Residue-level contacts at the interface:
Residue E40 in the second protein interacts with residue Q61 in the first protein (closest heavy-atom distance 3.8 Å).
Residue N103 in the second protein interacts with residue V74 in the first protein (closest heavy-atom distance 3.2 Å).
Residue Y18 in the second protein is in contact with residue R114 in the first protein (closest heavy-atom distance 3.4 Å).
Residue R104 in the second protein contacts residue A69 in the first protein (closest heavy-atom distance 3.0 Å).
Residue I178 in the second protein contacts residue Q68 in the first protein (closest heavy-atom distance 3.9 Å).
Residue L15 in the second protein is in contact with residue Q115 in the first protein (closest heavy-atom distance 3.0 Å).
Residue A107 in the second protein interacts with residue K63 in the first protein (closest heavy-atom distance 3.5 Å).
Residue A106 in the second protein contacts residue K63 in the first protein (closest heavy-atom distance 3.8 Å).
Residue E40 in the second protein contacts residue K63 in the first protein (closest heavy-atom distance 3.7 Å).
Residue N103 in the second protein contacts residue P75 in the first protein (closest heavy-atom distance 3.1 Å).
Residue L15 in the second protein is in contact with residue M116 in the first protein (closest heavy-atom distance 3.5 Å).
Residue F183 in the second protein is in contact with residue Q65 in the first protein (closest heavy-atom distance 3.3 Å).
Residue L176 in the second protein is in contact with residue A69 in the first protein (closest heavy-atom distance 3.6 Å).
Residue R46 in the second protein contacts residue S79 in the first protein (closest heavy-atom distance 3.1 Å).
Residue A106 in the second protein is in contact with residue Q65 in the first protein (closest heavy-atom distance 3.0 Å).
Residue T182 in the second protein is in contact with residue I64 in the first protein (closest heavy-atom distance 3.8 Å).
Residue G47 in the second protein interacts with residue M116 in the first protein (closest heavy-atom distance 3.6 Å).
Residue R104 in the second protein is in contact with residue Q65 in the first protein (closest heavy-atom distance 3.3 Å).
Residue Q36 in the second protein is in contact with residue Q61 in the first protein (closest heavy-atom distance 3.4 Å).
Residue K14 in the second protein is in contact with residue G122 in the first protein (closest heavy-atom distance 4.0 Å).
Residue N103 in the second protein contacts residue V73 in the first protein (closest heavy-atom distance 3.8 Å).
Residue S179 in the second protein contacts residue Q65 in the first protein (closest heavy-atom distance 3.4 Å).
Residue S179 in the second protein contacts residue I64 in the first protein (closest heavy-atom distance 4.1 Å).
Residue A107 in the second protein interacts with residue Q61 in the first protein (closest heavy-atom distance 4.0 Å).
Residue K14 in the second protein interacts with residue K119 in the first protein (closest heavy-atom distance 3.6 Å).
Residue L19 in the second protein interacts with residue E111 in the first protein (closest heavy-atom distance 4.0 Å).
Residue K14 in the second protein is in contact with residue Q115 in the first protein (closest heavy-atom distance 3.9 Å).
Residue V105 in the second protein interacts with residue V74 in the first protein (closest heavy-atom distance 3.3 Å).
Residue P108 in the second protein interacts with residue L62 in the first protein (closest heavy-atom distance 3.0 Å).
Residue R46 in the second protein interacts with residue S78 in the first protein (closest heavy-atom distance 3.3 Å).
Residue E40 in the second protein is in contact with residue L62 in the first protein (closest heavy-atom distance 3.9 Å).
Residue E44 in the second protein interacts with residue S78 in the first protein (closest heavy-atom distance 2.7 Å).
Residue E10 in the second protein is in contact with residue K119 in the first protein (closest heavy-atom distance 3.9 Å).
Residue Y22 in the second protein is in contact with residue I112 in the first protein (closest heavy-atom distance 3.0 Å).
Residue R48 in the second protein contacts residue I112 in the first protein (closest heavy-atom distance 3.7 Å).
Residue V105 in the second protein contacts residue A71 in the first protein (closest heavy-atom distance 3.3 Å).
Residue S179 in the second protein interacts with residue K63 in the first protein (closest heavy-atom distance 3.6 Å).
Residue A106 in the second protein contacts residue I64 in the first protein (closest heavy-atom distance 3.9 Å).
Residue E44 in the second protein is in contact with residue S76 in the first protein (closest heavy-atom distance 3.7 Å).
Residue E44 in the second protein interacts with residue A77 in the first protein (closest heavy-atom distance 3.9 Å).
Residue K14 in the second protein contacts residue R114 in the first protein (closest heavy-atom distance 3.7 Å).
Residue R104 in the second protein contacts residue R67 in the first protein (closest heavy-atom distance 3.8 Å).
Residue I100 in the second protein interacts with residue S76 in the first protein (closest heavy-atom distance 3.7 Å).
Residue N103 in the second protein contacts residue K63 in the first protein (closest heavy-atom distance 4.0 Å).
Residue A107 in the second protein is in contact with residue L62 in the first protein (closest heavy-atom distance 3.6 Å).
Residue L19 in the second protein contacts residue Q115 in the first protein (closest heavy-atom distance 3.3 Å).
Residue Q36 in the second protein contacts residue L62 in the first protein (closest heavy-atom distance 3.7 Å).
Residue G47 in the second protein contacts residue R117 in the first protein (closest heavy-atom distance 3.6 Å).
Residue V41 in the second protein is in contact with residue K63 in the first protein (closest heavy-atom distance 4.1 Å).
Residue E40 in the second protein interacts with residue S78 in the first protein (closest heavy-atom distance 3.6 Å).
Residue N177 in the second protein interacts with residue A69 in the first protein (closest heavy-atom distance 4.0 Å).
Residue Q36 in the second protein interacts with residue V60 in the first protein (closest heavy-atom distance 3.6 Å).
Residue V105 in the second protein interacts with residue Q65 in the first protein (closest heavy-atom distance 3.3 Å).
Residue N103 in the second protein contacts residue S76 in the first protein (closest heavy-atom distance 2.9 Å).
Residue E44 in the second protein is in contact with residue K63 in the first protein (closest heavy-atom distance 2.7 Å).
Residue V105 in the second protein interacts with residue P75 in the first protein (closest heavy-atom distance 3.3 Å).
Residue R46 in the second protein is in contact with residue R117 in the first protein (closest heavy-atom distance 3.5 Å).
Residue E40 in the second protein is in contact with residue V60 in the first protein (closest heavy-atom distance 2.8 Å).
Residue V105 in the second protein contacts residue V73 in the first protein (closest heavy-atom distance 3.5 Å).
Residue Q37 in the second protein interacts with residue L62 in the first protein (closest heavy-atom distance 3.3 Å).

Sequence of the second protein:
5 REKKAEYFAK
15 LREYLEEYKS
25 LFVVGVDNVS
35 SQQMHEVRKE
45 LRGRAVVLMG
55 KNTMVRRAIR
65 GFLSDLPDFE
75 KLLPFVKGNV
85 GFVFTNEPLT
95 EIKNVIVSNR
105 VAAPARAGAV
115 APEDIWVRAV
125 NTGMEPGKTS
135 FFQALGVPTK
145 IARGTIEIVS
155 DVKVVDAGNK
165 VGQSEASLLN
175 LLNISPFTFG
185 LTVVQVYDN

Sequence of the first protein:
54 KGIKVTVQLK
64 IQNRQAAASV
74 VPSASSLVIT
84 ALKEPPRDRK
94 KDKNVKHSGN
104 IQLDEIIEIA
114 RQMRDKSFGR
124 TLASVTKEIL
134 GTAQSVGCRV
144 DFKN

The following describes two proteins that form a bound complex.